Residue-level contacts at the interface:
Residue D343 in protein 2 is in contact with residue R334 in protein 1 (closest heavy-atom distance 2.6 Å).
Residue Q42 in protein 2 is in contact with residue L434 in protein 1 (closest heavy-atom distance 3.0 Å).
Residue Q34 in protein 2 contacts residue V423 in protein 1 (closest heavy-atom distance 2.4 Å).
Residue L24 in protein 2 is in contact with residue A409 in protein 1 (closest heavy-atom distance 2.8 Å).
Residue A35 in protein 2 interacts with residue K427 in protein 1 (closest heavy-atom distance 2.6 Å).
Residue L24 in protein 2 is in contact with residue L411 in protein 1 (closest heavy-atom distance 3.1 Å).
Residue Q34 in protein 2 contacts residue I426 in protein 1 (closest heavy-atom distance 3.2 Å).
Residue G25 in protein 2 interacts with residue C413 in protein 1 (closest heavy-atom distance 2.7 Å).
Residue G25 in protein 2 interacts with residue L411 in protein 1 (closest heavy-atom distance 2.4 Å).
Residue Q34 in protein 2 interacts with residue D425 in protein 1 (closest heavy-atom distance 2.6 Å).
Residue T313 in protein 2 is in contact with residue F109 in protein 1 (closest heavy-atom distance 2.4 Å).
Residue N44 in protein 2 contacts residue Y401 in protein 1 (closest heavy-atom distance 2.8 Å).
Residue V40 in protein 2 interacts with residue L432 in protein 1 (closest heavy-atom distance 2.9 Å).
Residue Q42 in protein 2 interacts with residue E436 in protein 1 (closest heavy-atom distance 2.4 Å).
Residue E47 in protein 2 is in contact with residue G23 in protein 1 (closest heavy-atom distance 3.1 Å).
Residue G30 in protein 2 is in contact with residue E377 in protein 1 (closest heavy-atom distance 3.0 Å).
Residue E43 in protein 2 contacts residue Y401 in protein 1 (closest heavy-atom distance 3.3 Å).
Residue S29 in protein 2 contacts residue E377 in protein 1 (closest heavy-atom distance 2.9 Å).
Residue Y314 in protein 2 is in contact with residue E112 in protein 1 (closest heavy-atom distance 3.1 Å).
Residue N44 in protein 2 is in contact with residue L399 in protein 1 (closest heavy-atom distance 3.1 Å).
Residue P71 in protein 2 interacts with residue S439 in protein 1 (closest heavy-atom distance 3.2 Å).
Residue V51 in protein 2 is in contact with residue G23 in protein 1 (closest heavy-atom distance 3.2 Å).
Residue G25 in protein 2 is in contact with residue V412 in protein 1 (closest heavy-atom distance 2.9 Å).
Residue V40 in protein 2 contacts residue F433 in protein 1 (closest heavy-atom distance 2.7 Å).
Residue Q42 in protein 2 interacts with residue D435 in protein 1 (closest heavy-atom distance 3.2 Å).
Residue L26 in protein 2 is in contact with residue R414 in protein 1 (closest heavy-atom distance 3.1 Å).
Residue N44 in protein 2 is in contact with residue S398 in protein 1 (closest heavy-atom distance 2.8 Å).
Residue A36 in protein 2 is in contact with residue R416 in protein 1 (closest heavy-atom distance 3.2 Å).
Residue V40 in protein 2 interacts with residue R428 in protein 1 (closest heavy-atom distance 3.1 Å).
Residue S37 in protein 2 is in contact with residue V412 in protein 1 (closest heavy-atom distance 2.9 Å).
Residue Q34 in protein 2 is in contact with residue Q422 in protein 1 (closest heavy-atom distance 2.8 Å).
Residue A35 in protein 2 contacts residue V429 in protein 1 (closest heavy-atom distance 2.9 Å).
Residue K33 in protein 2 interacts with residue C413 in protein 1 (closest heavy-atom distance 2.8 Å).
Residue Q34 in protein 2 contacts residue S383 in protein 1 (closest heavy-atom distance 3.0 Å).
Residue N44 in protein 2 is in contact with residue R400 in protein 1 (closest heavy-atom distance 2.5 Å).
Residue H316 in protein 2 interacts with residue E112 in protein 1 (closest heavy-atom distance 3.2 Å).
Residue R46 in protein 2 interacts with residue L405 in protein 1 (closest heavy-atom distance 3.2 Å).
Residue G30 in protein 2 is in contact with residue R374 in protein 1 (closest heavy-atom distance 2.9 Å).
Residue A35 in protein 2 is in contact with residue R428 in protein 1 (closest heavy-atom distance 2.7 Å).
Residue K33 in protein 2 contacts residue G418 in protein 1 (closest heavy-atom distance 2.4 Å).
Residue A36 in protein 2 is in contact with residue V412 in protein 1 (closest heavy-atom distance 2.7 Å).
Residue R46 in protein 2 contacts residue T407 in protein 1 (closest heavy-atom distance 2.6 Å).
Residue D27 in protein 2 is in contact with residue R414 in protein 1 (closest heavy-atom distance 2.1 Å).
Residue L24 in protein 2 interacts with residue V412 in protein 1 (closest heavy-atom distance 3.2 Å).
Residue K59 in protein 2 is in contact with residue E246 in protein 1 (closest heavy-atom distance 3.1 Å).
Residue G25 in protein 2 contacts residue S410 in protein 1 (closest heavy-atom distance 2.3 Å).
Residue V40 in protein 2 interacts with residue S431 in protein 1 (closest heavy-atom distance 3.1 Å).
Residue G25 in protein 2 contacts residue R414 in protein 1 (closest heavy-atom distance 3.1 Å).
Residue E54 in protein 2 is in contact with residue G23 in protein 1 (closest heavy-atom distance 2.9 Å).
Residue R46 in protein 2 contacts residue I406 in protein 1 (closest heavy-atom distance 2.6 Å).
Residue Q34 in protein 2 interacts with residue A386 in protein 1 (closest heavy-atom distance 3.3 Å).
Residue Q34 in protein 2 interacts with residue D385 in protein 1 (closest heavy-atom distance 3.0 Å).
Residue A35 in protein 2 interacts with residue D425 in protein 1 (closest heavy-atom distance 2.8 Å).
Residue L39 in protein 2 interacts with residue F433 in protein 1 (closest heavy-atom distance 3.3 Å).
Residue V40 in protein 2 interacts with residue L434 in protein 1 (closest heavy-atom distance 3.2 Å).
Residue E310 in protein 2 is in contact with residue L111 in protein 1 (closest heavy-atom distance 3.2 Å).
Residue K33 in protein 2 contacts residue E420 in protein 1 (closest heavy-atom distance 3.2 Å).
Residue G25 in protein 2 is in contact with residue A409 in protein 1 (closest heavy-atom distance 3.0 Å).
Residue L26 in protein 2 contacts residue I406 in protein 1 (closest heavy-atom distance 3.1 Å).
Residue L26 in protein 2 interacts with residue S410 in protein 1 (closest heavy-atom distance 1.8 Å).

Sequence of protein 1:
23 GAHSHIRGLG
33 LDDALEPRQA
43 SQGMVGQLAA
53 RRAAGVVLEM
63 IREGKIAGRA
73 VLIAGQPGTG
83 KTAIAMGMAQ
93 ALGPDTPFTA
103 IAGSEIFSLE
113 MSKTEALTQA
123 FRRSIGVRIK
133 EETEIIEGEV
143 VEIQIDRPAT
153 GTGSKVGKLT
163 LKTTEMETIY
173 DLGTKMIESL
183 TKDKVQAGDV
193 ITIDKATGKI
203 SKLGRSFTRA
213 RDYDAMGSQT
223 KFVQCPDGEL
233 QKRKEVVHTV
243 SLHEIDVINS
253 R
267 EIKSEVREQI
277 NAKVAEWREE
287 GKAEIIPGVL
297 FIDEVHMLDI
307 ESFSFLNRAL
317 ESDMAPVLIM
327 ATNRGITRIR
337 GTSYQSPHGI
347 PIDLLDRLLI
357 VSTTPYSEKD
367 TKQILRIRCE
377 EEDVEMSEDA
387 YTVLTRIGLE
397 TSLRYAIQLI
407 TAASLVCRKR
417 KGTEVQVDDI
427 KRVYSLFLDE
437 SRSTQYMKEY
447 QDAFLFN

This data describes a binding interaction between two proteins.

Sequence of protein 2:
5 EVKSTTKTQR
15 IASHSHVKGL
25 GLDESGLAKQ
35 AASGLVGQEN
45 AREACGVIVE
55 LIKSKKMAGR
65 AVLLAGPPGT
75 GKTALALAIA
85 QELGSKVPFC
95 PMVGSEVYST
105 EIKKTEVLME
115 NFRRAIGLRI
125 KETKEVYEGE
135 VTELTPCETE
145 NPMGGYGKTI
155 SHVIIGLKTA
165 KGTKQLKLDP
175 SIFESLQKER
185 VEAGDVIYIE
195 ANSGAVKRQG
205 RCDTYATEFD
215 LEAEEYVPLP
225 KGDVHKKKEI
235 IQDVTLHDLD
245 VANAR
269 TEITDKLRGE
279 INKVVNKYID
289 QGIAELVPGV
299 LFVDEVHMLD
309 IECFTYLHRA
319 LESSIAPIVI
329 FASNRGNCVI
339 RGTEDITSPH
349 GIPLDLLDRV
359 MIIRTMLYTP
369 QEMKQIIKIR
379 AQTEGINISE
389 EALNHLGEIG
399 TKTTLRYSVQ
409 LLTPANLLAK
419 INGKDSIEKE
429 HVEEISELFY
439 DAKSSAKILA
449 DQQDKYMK